Sequence of the second protein:
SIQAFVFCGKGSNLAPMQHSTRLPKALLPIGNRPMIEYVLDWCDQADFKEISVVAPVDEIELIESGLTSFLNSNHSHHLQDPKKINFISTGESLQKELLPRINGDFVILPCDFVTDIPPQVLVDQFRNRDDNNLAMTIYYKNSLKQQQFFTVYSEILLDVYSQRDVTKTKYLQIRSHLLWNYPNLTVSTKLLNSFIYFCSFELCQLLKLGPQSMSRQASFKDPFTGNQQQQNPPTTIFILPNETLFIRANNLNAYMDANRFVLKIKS

This data describes a binding interaction between two proteins.

Contacts between the two chains:
Residue L264 in the first protein interacts with residue Q181 in the second protein (closest heavy-atom distance 3.6 Å).
Residue L276 in the first protein contacts residue R188 in the second protein (closest heavy-atom distance 4.6 Å).
Residue S279 in the first protein is in contact with residue N189 in the second protein (closest heavy-atom distance 4.2 Å).
Residue L263 in the first protein interacts with residue Q181 in the second protein (closest heavy-atom distance 4.1 Å).
Residue E262 in the first protein contacts residue D185 in the second protein (closest heavy-atom distance 3.9 Å).
Residue E262 in the first protein interacts with residue V182 in the second protein (closest heavy-atom distance 3.4 Å).
Residue L263 in the first protein contacts residue R188 in the second protein (closest heavy-atom distance 4.4 Å).
Residue D268 in the first protein interacts with residue K90 in the second protein (closest heavy-atom distance 4.0 Å).
Residue D268 in the first protein interacts with residue D88 in the second protein (closest heavy-atom distance 4.6 Å).
Residue L263 in the first protein contacts residue D185 in the second protein (closest heavy-atom distance 3.3 Å).

Sequence of the first protein:
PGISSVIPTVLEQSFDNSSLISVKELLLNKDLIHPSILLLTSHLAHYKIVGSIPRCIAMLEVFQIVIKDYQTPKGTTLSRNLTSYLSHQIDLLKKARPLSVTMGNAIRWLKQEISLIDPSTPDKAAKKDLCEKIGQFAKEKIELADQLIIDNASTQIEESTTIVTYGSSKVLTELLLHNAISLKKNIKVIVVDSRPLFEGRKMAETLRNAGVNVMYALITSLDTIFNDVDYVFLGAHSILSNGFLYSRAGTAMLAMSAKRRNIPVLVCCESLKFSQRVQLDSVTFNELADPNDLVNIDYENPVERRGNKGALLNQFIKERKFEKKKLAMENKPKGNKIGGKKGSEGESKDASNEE